Residue-level contacts at the interface:
Residue K274 in protein 1 interacts with residue E236 in protein 2 (closest heavy-atom distance 2.6 Å).
Residue K274 in protein 1 interacts with residue S238 in protein 2 (closest heavy-atom distance 4.2 Å).

Sequence of protein 1:
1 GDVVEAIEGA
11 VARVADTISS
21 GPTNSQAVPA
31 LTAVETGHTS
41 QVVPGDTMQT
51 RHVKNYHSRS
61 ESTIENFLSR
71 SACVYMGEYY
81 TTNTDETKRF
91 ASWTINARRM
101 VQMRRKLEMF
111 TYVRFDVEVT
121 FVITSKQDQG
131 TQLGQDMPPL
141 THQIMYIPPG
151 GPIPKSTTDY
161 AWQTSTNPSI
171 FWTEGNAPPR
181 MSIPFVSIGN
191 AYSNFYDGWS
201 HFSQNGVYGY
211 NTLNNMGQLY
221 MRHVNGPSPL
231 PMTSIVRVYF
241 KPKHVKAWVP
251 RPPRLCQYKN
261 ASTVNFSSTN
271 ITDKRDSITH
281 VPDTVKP

These two protein chains interact to form a complex.

Sequence of protein 2:
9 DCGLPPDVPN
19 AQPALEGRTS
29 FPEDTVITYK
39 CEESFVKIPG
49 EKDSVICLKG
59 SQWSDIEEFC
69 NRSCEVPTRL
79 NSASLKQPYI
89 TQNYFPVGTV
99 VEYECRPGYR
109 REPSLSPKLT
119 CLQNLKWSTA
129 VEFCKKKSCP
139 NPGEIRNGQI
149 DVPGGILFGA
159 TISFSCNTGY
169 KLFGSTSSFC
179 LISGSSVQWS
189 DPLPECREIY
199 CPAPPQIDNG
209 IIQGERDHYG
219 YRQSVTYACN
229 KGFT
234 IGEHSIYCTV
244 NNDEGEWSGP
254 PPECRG